The following describes two proteins that form a bound complex.

Sequence of protein 2:
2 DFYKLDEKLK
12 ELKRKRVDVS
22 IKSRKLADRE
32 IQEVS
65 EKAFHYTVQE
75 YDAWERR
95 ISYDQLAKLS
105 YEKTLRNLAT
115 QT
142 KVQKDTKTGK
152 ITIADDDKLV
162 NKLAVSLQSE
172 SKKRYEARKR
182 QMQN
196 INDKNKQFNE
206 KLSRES

Contacts between the two chains:
Residue D340 in protein 1 interacts with residue S21 in protein 2 (closest heavy-atom distance 4.7 Å).
Residue D340 in protein 1 is in contact with residue A28 in protein 2 (closest heavy-atom distance 3.4 Å).
Residue L347 in protein 1 interacts with residue V20 in protein 2 (closest heavy-atom distance 4.6 Å).
Residue I619 in protein 1 is in contact with residue A67 in protein 2 (closest heavy-atom distance 4.1 Å).
Residue L582 in protein 1 is in contact with residue V72 in protein 2 (closest heavy-atom distance 4.5 Å).
Residue S337 in protein 1 interacts with residue E31 in protein 2 (closest heavy-atom distance 4.0 Å).
Residue L358 in protein 1 contacts residue L6 in protein 2 (closest heavy-atom distance 4.5 Å).
Residue T584 in protein 1 contacts residue H69 in protein 2 (closest heavy-atom distance 3.4 Å).
Residue A586 in protein 1 interacts with residue H69 in protein 2 (closest heavy-atom distance 4.5 Å).
Residue L582 in protein 1 is in contact with residue T71 in protein 2 (closest heavy-atom distance 3.3 Å).
Residue I389 in protein 1 is in contact with residue V20 in protein 2 (closest heavy-atom distance 3.6 Å).
Residue Q355 in protein 1 interacts with residue L10 in protein 2 (closest heavy-atom distance 4.1 Å).
Residue A586 in protein 1 contacts residue F68 in protein 2 (closest heavy-atom distance 3.2 Å).
Residue L358 in protein 1 interacts with residue D7 in protein 2 (closest heavy-atom distance 3.9 Å).
Residue I619 in protein 1 contacts residue F68 in protein 2 (closest heavy-atom distance 3.6 Å).
Residue P585 in protein 1 interacts with residue H69 in protein 2 (closest heavy-atom distance 4.5 Å).
Residue I389 in protein 1 interacts with residue K16 in protein 2 (closest heavy-atom distance 3.3 Å).
Residue R581 in protein 1 is in contact with residue V72 in protein 2 (closest heavy-atom distance 3.4 Å).
Residue R581 in protein 1 is in contact with residue Q73 in protein 2 (closest heavy-atom distance 3.3 Å).
Residue P585 in protein 1 contacts residue A67 in protein 2 (closest heavy-atom distance 4.3 Å).
Residue E376 in protein 1 is in contact with residue D2 in protein 2 (closest heavy-atom distance 4.5 Å).
Residue Y336 in protein 1 is in contact with residue A28 in protein 2 (closest heavy-atom distance 4.4 Å).
Residue Y392 in protein 1 is in contact with residue S24 in protein 2 (closest heavy-atom distance 3.9 Å).
Residue I583 in protein 1 interacts with residue V72 in protein 2 (closest heavy-atom distance 3.1 Å).
Residue N540 in protein 1 interacts with residue Q73 in protein 2 (closest heavy-atom distance 2.9 Å).
Residue D340 in protein 1 contacts residue S24 in protein 2 (closest heavy-atom distance 3.5 Å).
Residue P585 in protein 1 contacts residue Y75 in protein 2 (closest heavy-atom distance 4.4 Å).
Residue Y392 in protein 1 interacts with residue K23 in protein 2 (closest heavy-atom distance 4.2 Å).
Residue L542 in protein 1 contacts residue H69 in protein 2 (closest heavy-atom distance 3.8 Å).
Residue E622 in protein 1 contacts residue F68 in protein 2 (closest heavy-atom distance 4.2 Å).
Residue L347 in protein 1 contacts residue R17 in protein 2 (closest heavy-atom distance 3.6 Å).
Residue F615 in protein 1 interacts with residue V72 in protein 2 (closest heavy-atom distance 3.6 Å).
Residue L614 in protein 1 interacts with residue V72 in protein 2 (closest heavy-atom distance 3.9 Å).
Residue I389 in protein 1 is in contact with residue R17 in protein 2 (closest heavy-atom distance 4.1 Å).
Residue Y343 in protein 1 contacts residue S24 in protein 2 (closest heavy-atom distance 4.3 Å).
Residue F615 in protein 1 interacts with residue Y75 in protein 2 (closest heavy-atom distance 4.2 Å).
Residue Y336 in protein 1 interacts with residue E31 in protein 2 (closest heavy-atom distance 3.6 Å).
Residue E386 in protein 1 contacts residue L13 in protein 2 (closest heavy-atom distance 4.0 Å).
Residue L522 in protein 1 is in contact with residue Q73 in protein 2 (closest heavy-atom distance 4.0 Å).
Residue I583 in protein 1 contacts residue T71 in protein 2 (closest heavy-atom distance 3.5 Å).
Residue H529 in protein 1 contacts residue T114 in protein 2 (closest heavy-atom distance 3.9 Å).
Residue Q351 in protein 1 is in contact with residue R17 in protein 2 (closest heavy-atom distance 4.2 Å).
Residue T584 in protein 1 interacts with residue Y70 in protein 2 (closest heavy-atom distance 3.4 Å).
Residue P616 in protein 1 contacts residue Y75 in protein 2 (closest heavy-atom distance 3.6 Å).
Residue D340 in protein 1 interacts with residue R25 in protein 2 (closest heavy-atom distance 3.7 Å).
Residue L347 in protein 1 interacts with residue S21 in protein 2 (closest heavy-atom distance 3.9 Å).
Residue Q351 in protein 1 interacts with residue K14 in protein 2 (closest heavy-atom distance 4.1 Å).
Residue I619 in protein 1 interacts with residue Y75 in protein 2 (closest heavy-atom distance 3.2 Å).
Residue P585 in protein 1 is in contact with residue Y70 in protein 2 (closest heavy-atom distance 3.5 Å).
Residue I583 in protein 1 interacts with residue Y70 in protein 2 (closest heavy-atom distance 3.9 Å).
Residue T584 in protein 1 interacts with residue T71 in protein 2 (closest heavy-atom distance 4.1 Å).
Residue T584 in protein 1 is in contact with residue F68 in protein 2 (closest heavy-atom distance 3.3 Å).
Residue L580 in protein 1 interacts with residue Q73 in protein 2 (closest heavy-atom distance 3.3 Å).
Residue L582 in protein 1 contacts residue Q73 in protein 2 (closest heavy-atom distance 4.2 Å).
Residue R581 in protein 1 contacts residue T71 in protein 2 (closest heavy-atom distance 4.2 Å).
Residue L542 in protein 1 contacts residue T71 in protein 2 (closest heavy-atom distance 3.8 Å).
Residue N344 in protein 1 is in contact with residue S21 in protein 2 (closest heavy-atom distance 4.7 Å).
Residue P585 in protein 1 interacts with residue F68 in protein 2 (closest heavy-atom distance 3.5 Å).
Residue S337 in protein 1 contacts residue A28 in protein 2 (closest heavy-atom distance 3.8 Å).
Residue Y343 in protein 1 interacts with residue V20 in protein 2 (closest heavy-atom distance 4.7 Å).

Sequence of protein 1:
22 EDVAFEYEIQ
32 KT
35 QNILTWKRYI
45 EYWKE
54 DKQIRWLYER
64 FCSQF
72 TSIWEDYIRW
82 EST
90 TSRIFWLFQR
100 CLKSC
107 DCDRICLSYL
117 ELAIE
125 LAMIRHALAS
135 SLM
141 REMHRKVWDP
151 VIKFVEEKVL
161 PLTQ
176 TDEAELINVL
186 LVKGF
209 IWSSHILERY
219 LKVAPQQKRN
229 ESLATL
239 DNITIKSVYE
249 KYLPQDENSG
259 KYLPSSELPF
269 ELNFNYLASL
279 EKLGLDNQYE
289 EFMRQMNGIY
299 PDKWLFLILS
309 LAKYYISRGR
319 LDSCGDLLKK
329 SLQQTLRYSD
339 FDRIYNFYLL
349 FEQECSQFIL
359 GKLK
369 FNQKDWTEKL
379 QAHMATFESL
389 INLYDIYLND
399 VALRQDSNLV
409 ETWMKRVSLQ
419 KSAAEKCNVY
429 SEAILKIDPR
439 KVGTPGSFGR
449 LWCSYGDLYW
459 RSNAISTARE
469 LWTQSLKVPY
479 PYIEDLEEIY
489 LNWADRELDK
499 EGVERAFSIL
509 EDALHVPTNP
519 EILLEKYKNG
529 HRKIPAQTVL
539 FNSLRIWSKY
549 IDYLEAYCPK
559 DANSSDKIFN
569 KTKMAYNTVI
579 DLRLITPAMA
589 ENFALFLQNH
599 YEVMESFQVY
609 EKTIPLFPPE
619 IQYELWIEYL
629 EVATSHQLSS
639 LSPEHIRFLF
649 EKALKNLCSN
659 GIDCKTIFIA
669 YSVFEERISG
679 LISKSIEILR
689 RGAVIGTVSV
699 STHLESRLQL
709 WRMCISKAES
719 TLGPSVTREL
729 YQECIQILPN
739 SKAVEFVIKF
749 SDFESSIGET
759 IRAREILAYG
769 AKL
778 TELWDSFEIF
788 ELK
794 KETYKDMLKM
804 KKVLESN